Sequence of protein 2:
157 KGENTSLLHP

Sequence of protein 1:
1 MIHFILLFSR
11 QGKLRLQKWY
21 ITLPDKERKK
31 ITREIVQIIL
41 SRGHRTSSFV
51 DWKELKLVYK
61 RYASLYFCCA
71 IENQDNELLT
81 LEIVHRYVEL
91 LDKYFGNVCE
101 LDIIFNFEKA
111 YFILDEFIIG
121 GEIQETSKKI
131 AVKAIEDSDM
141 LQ

Contacts between the two chains:
Residue C99 in protein 1 interacts with residue T161 in protein 2 (closest heavy-atom distance 3.5 Å).
Residue V98 in protein 1 is in contact with residue S162 in protein 2 (closest heavy-atom distance 3.2 Å).
Residue L101 in protein 1 contacts residue E159 in protein 2 (closest heavy-atom distance 4.0 Å).
Residue C99 in protein 1 is in contact with residue L163 in protein 2 (closest heavy-atom distance 5.0 Å).
Residue S64 in protein 1 interacts with residue G158 in protein 2 (closest heavy-atom distance 4.8 Å).
Residue V98 in protein 1 contacts residue L163 in protein 2 (closest heavy-atom distance 3.1 Å).
Residue Y62 in protein 1 interacts with residue L163 in protein 2 (closest heavy-atom distance 2.9 Å).
Residue E100 in protein 1 interacts with residue N160 in protein 2 (closest heavy-atom distance 4.7 Å).
Residue E100 in protein 1 is in contact with residue E159 in protein 2 (closest heavy-atom distance 2.5 Å).
Residue E100 in protein 1 is in contact with residue T161 in protein 2 (closest heavy-atom distance 4.3 Å).
Residue C99 in protein 1 contacts residue S162 in protein 2 (closest heavy-atom distance 4.7 Å).
Residue C99 in protein 1 interacts with residue N160 in protein 2 (closest heavy-atom distance 4.4 Å).
Residue V98 in protein 1 interacts with residue T161 in protein 2 (closest heavy-atom distance 4.0 Å).
Residue Y62 in protein 1 interacts with residue S162 in protein 2 (closest heavy-atom distance 4.7 Å).
Residue A63 in protein 1 contacts residue L163 in protein 2 (closest heavy-atom distance 4.2 Å).
Residue C99 in protein 1 interacts with residue E159 in protein 2 (closest heavy-atom distance 3.6 Å).

The following describes two proteins that form a bound complex.